Sequence of protein 2:
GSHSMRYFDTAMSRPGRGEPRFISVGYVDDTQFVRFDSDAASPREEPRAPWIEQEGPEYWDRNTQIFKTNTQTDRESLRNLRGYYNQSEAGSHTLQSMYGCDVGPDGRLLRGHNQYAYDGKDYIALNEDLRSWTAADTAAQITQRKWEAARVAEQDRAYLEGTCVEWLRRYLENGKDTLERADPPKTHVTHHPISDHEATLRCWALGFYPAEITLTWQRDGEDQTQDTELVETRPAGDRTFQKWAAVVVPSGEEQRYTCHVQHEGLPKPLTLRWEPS

The following describes two proteins that form a bound complex.

Sequence of protein 1:
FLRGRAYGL

Residue-level contacts at the interface:
Residue I66 in protein 2 is in contact with residue L2 in protein 1 (closest heavy-atom distance 4.2 Å).
Residue N80 in protein 2 interacts with residue L9 in protein 1 (closest heavy-atom distance 3.2 Å).
Residue F33 in protein 2 contacts residue F1 in protein 1 (closest heavy-atom distance 4.6 Å).
Residue Y116 in protein 2 interacts with residue R3 in protein 1 (closest heavy-atom distance 3.1 Å).
Residue Y159 in protein 2 is in contact with residue R3 in protein 1 (closest heavy-atom distance 3.5 Å).
Residue N70 in protein 2 interacts with residue G4 in protein 1 (closest heavy-atom distance 3.6 Å).
Residue N70 in protein 2 is in contact with residue R3 in protein 1 (closest heavy-atom distance 2.7 Å).
Residue Q155 in protein 2 contacts residue A6 in protein 1 (closest heavy-atom distance 4.6 Å).
Residue E76 in protein 2 contacts residue G8 in protein 1 (closest heavy-atom distance 3.4 Å).
Residue S77 in protein 2 interacts with residue L9 in protein 1 (closest heavy-atom distance 2.9 Å).
Residue M5 in protein 2 is in contact with residue F1 in protein 1 (closest heavy-atom distance 4.1 Å).
Residue Y123 in protein 2 is in contact with residue L9 in protein 1 (closest heavy-atom distance 3.5 Å).
Residue I66 in protein 2 contacts residue R3 in protein 1 (closest heavy-atom distance 3.3 Å).
Residue N70 in protein 2 contacts residue L2 in protein 1 (closest heavy-atom distance 4.5 Å).
Residue F36 in protein 2 interacts with residue L2 in protein 1 (closest heavy-atom distance 3.5 Å).
Residue I66 in protein 2 contacts residue F1 in protein 1 (closest heavy-atom distance 3.7 Å).
Residue A150 in protein 2 interacts with residue Y7 in protein 1 (closest heavy-atom distance 3.6 Å).
Residue N114 in protein 2 contacts residue R3 in protein 1 (closest heavy-atom distance 3.5 Å).
Residue T73 in protein 2 interacts with residue R5 in protein 1 (closest heavy-atom distance 2.5 Å).
Residue T73 in protein 2 interacts with residue A6 in protein 1 (closest heavy-atom distance 4.2 Å).
Residue D9 in protein 2 interacts with residue R5 in protein 1 (closest heavy-atom distance 3.0 Å).
Residue L81 in protein 2 contacts residue L9 in protein 1 (closest heavy-atom distance 3.4 Å).
Residue N63 in protein 2 interacts with residue L2 in protein 1 (closest heavy-atom distance 2.8 Å).
Residue Y159 in protein 2 is in contact with residue F1 in protein 1 (closest heavy-atom distance 2.5 Å).
Residue Y99 in protein 2 interacts with residue R3 in protein 1 (closest heavy-atom distance 3.2 Å).
Residue S24 in protein 2 is in contact with residue L2 in protein 1 (closest heavy-atom distance 3.4 Å).
Residue Y84 in protein 2 contacts residue L9 in protein 1 (closest heavy-atom distance 2.8 Å).
Residue T143 in protein 2 is in contact with residue L9 in protein 1 (closest heavy-atom distance 2.4 Å).
Residue Y7 in protein 2 interacts with residue L2 in protein 1 (closest heavy-atom distance 3.3 Å).
Residue Y99 in protein 2 contacts residue L2 in protein 1 (closest heavy-atom distance 3.2 Å).
Residue S97 in protein 2 contacts residue R5 in protein 1 (closest heavy-atom distance 4.2 Å).
Residue W147 in protein 2 is in contact with residue G8 in protein 1 (closest heavy-atom distance 3.0 Å).
Residue Y116 in protein 2 contacts residue R5 in protein 1 (closest heavy-atom distance 3.5 Å).
Residue V152 in protein 2 contacts residue Y7 in protein 1 (closest heavy-atom distance 3.8 Å).
Residue Q155 in protein 2 contacts residue Y7 in protein 1 (closest heavy-atom distance 3.4 Å).
Residue Y171 in protein 2 interacts with residue F1 in protein 1 (closest heavy-atom distance 2.5 Å).
Residue T73 in protein 2 contacts residue G8 in protein 1 (closest heavy-atom distance 3.7 Å).
Residue D74 in protein 2 contacts residue R5 in protein 1 (closest heavy-atom distance 2.7 Å).
Residue Y59 in protein 2 contacts residue F1 in protein 1 (closest heavy-atom distance 3.5 Å).
Residue T73 in protein 2 contacts residue Y7 in protein 1 (closest heavy-atom distance 4.0 Å).
Residue F67 in protein 2 contacts residue L2 in protein 1 (closest heavy-atom distance 4.0 Å).
Residue Y7 in protein 2 interacts with residue F1 in protein 1 (closest heavy-atom distance 2.9 Å).
Residue K146 in protein 2 interacts with residue L9 in protein 1 (closest heavy-atom distance 3.3 Å).
Residue N70 in protein 2 contacts residue R5 in protein 1 (closest heavy-atom distance 2.8 Å).
Residue Y99 in protein 2 contacts residue R5 in protein 1 (closest heavy-atom distance 3.8 Å).
Residue T163 in protein 2 interacts with residue F1 in protein 1 (closest heavy-atom distance 3.7 Å).
Residue S77 in protein 2 contacts residue G8 in protein 1 (closest heavy-atom distance 3.3 Å).
Residue Y116 in protein 2 is in contact with residue L9 in protein 1 (closest heavy-atom distance 3.7 Å).
Residue L95 in protein 2 interacts with residue L9 in protein 1 (closest heavy-atom distance 3.7 Å).
Residue N63 in protein 2 is in contact with residue F1 in protein 1 (closest heavy-atom distance 3.3 Å).
Residue W147 in protein 2 is in contact with residue L9 in protein 1 (closest heavy-atom distance 3.6 Å).
Residue D9 in protein 2 contacts residue L2 in protein 1 (closest heavy-atom distance 4.7 Å).
Residue W147 in protein 2 interacts with residue Y7 in protein 1 (closest heavy-atom distance 3.1 Å).
Residue K146 in protein 2 contacts residue G8 in protein 1 (closest heavy-atom distance 2.9 Å).
Residue Y159 in protein 2 contacts residue L2 in protein 1 (closest heavy-atom distance 3.5 Å).
Residue S97 in protein 2 is in contact with residue R3 in protein 1 (closest heavy-atom distance 4.2 Å).
Residue R62 in protein 2 contacts residue F1 in protein 1 (closest heavy-atom distance 4.0 Å).
Residue W167 in protein 2 interacts with residue F1 in protein 1 (closest heavy-atom distance 3.5 Å).
Residue I66 in protein 2 contacts residue G4 in protein 1 (closest heavy-atom distance 3.8 Å).
Residue D156 in protein 2 is in contact with residue R3 in protein 1 (closest heavy-atom distance 2.7 Å).